Sequence of chain B:
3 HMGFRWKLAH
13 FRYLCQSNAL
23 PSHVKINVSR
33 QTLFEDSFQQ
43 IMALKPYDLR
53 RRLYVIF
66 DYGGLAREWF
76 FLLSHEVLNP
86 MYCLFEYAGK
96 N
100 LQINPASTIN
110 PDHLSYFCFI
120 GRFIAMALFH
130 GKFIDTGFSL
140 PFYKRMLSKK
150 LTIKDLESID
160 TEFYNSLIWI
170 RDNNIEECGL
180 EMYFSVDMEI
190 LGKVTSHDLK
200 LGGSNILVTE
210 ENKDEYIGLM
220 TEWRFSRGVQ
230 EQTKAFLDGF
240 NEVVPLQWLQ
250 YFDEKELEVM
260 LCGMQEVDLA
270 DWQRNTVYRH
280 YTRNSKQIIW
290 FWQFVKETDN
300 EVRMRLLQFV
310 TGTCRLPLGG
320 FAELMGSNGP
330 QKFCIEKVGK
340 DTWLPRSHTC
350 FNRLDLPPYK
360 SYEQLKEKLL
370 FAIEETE

Sequence of chain A:
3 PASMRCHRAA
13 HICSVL

Residue-level contacts at the interface:
Residue E161 in chain B is in contact with residue H13 in chain A (closest heavy-atom distance 2.3 Å).
Residue L179 in chain B is in contact with residue C15 in chain A (closest heavy-atom distance 3.5 Å).
Residue M219 in chain B is in contact with residue L18 in chain A (closest heavy-atom distance 3.7 Å).
Residue F162 in chain B interacts with residue V17 in chain A (closest heavy-atom distance 3.9 Å).
Residue S165 in chain B contacts residue V17 in chain A (closest heavy-atom distance 3.6 Å).
Residue E180 in chain B is in contact with residue C15 in chain A (closest heavy-atom distance 4.2 Å).
Residue Y215 in chain B is in contact with residue L18 in chain A (closest heavy-atom distance 4.6 Å).
Residue C177 in chain B is in contact with residue A11 in chain A (closest heavy-atom distance 3.5 Å).
Residue L179 in chain B interacts with residue I14 in chain A (closest heavy-atom distance 3.8 Å).
Residue S165 in chain B interacts with residue I14 in chain A (closest heavy-atom distance 4.1 Å).
Residue I169 in chain B interacts with residue L18 in chain A (closest heavy-atom distance 3.6 Å).
Residue F162 in chain B interacts with residue L18 in chain A (closest heavy-atom distance 3.6 Å).
Residue C177 in chain B contacts residue R10 in chain A (closest heavy-atom distance 4.7 Å).
Residue S165 in chain B is in contact with residue H13 in chain A (closest heavy-atom distance 4.6 Å).
Residue C177 in chain B contacts residue R7 in chain A (closest heavy-atom distance 3.8 Å).
Residue L166 in chain B contacts residue L18 in chain A (closest heavy-atom distance 3.9 Å).
Residue M181 in chain B interacts with residue I14 in chain A (closest heavy-atom distance 3.7 Å).
Residue W168 in chain B interacts with residue I14 in chain A (closest heavy-atom distance 3.5 Å).
Residue E161 in chain B interacts with residue V17 in chain A (closest heavy-atom distance 3.4 Å).
Residue M181 in chain B is in contact with residue L18 in chain A (closest heavy-atom distance 3.4 Å).
Residue G178 in chain B interacts with residue A11 in chain A (closest heavy-atom distance 4.8 Å).
Residue V185 in chain B interacts with residue L18 in chain A (closest heavy-atom distance 3.6 Å).
Residue W168 in chain B contacts residue R10 in chain A (closest heavy-atom distance 2.9 Å).
Residue I169 in chain B is in contact with residue I14 in chain A (closest heavy-atom distance 4.2 Å).
Residue E176 in chain B is in contact with residue R7 in chain A (closest heavy-atom distance 4.2 Å).
Residue M181 in chain B interacts with residue C15 in chain A (closest heavy-atom distance 4.3 Å).
Residue L179 in chain B interacts with residue A11 in chain A (closest heavy-atom distance 3.8 Å).
Residue S165 in chain B contacts residue L18 in chain A (closest heavy-atom distance 3.9 Å).

The following describes two proteins that form a bound complex.